Sequence of the second protein:
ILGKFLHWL

Sequence of the first protein:
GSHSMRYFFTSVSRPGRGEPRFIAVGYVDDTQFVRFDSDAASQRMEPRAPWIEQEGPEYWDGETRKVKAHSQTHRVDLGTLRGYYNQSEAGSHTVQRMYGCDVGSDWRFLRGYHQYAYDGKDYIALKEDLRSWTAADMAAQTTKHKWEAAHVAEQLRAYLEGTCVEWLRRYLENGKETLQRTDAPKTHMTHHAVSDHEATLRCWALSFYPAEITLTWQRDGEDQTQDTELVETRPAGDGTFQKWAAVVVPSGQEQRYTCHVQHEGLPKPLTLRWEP

Residue-level contacts at the interface:
Residue Q155 in the first protein interacts with residue H7 in the second protein (closest heavy-atom distance 2.9 Å).
Residue L156 in the first protein interacts with residue H7 in the second protein (closest heavy-atom distance 3.6 Å).
Residue R97 in the first protein interacts with residue H7 in the second protein (closest heavy-atom distance 3.2 Å).
Residue Q72 in the first protein contacts residue W8 in the second protein (closest heavy-atom distance 3.9 Å).
Residue Y116 in the first protein contacts residue H7 in the second protein (closest heavy-atom distance 4.3 Å).
Residue K66 in the first protein contacts residue I1 in the second protein (closest heavy-atom distance 4.3 Å).
Residue A69 in the first protein is in contact with residue F5 in the second protein (closest heavy-atom distance 4.7 Å).
Residue T80 in the first protein contacts residue L9 in the second protein (closest heavy-atom distance 3.3 Å).
Residue Y159 in the first protein is in contact with residue G3 in the second protein (closest heavy-atom distance 3.6 Å).
Residue Y116 in the first protein is in contact with residue L9 in the second protein (closest heavy-atom distance 3.9 Å).
Residue Y99 in the first protein is in contact with residue L2 in the second protein (closest heavy-atom distance 3.5 Å).
Residue V76 in the first protein contacts residue W8 in the second protein (closest heavy-atom distance 3.6 Å).
Residue D77 in the first protein interacts with residue W8 in the second protein (closest heavy-atom distance 3.4 Å).
Residue V67 in the first protein contacts residue L2 in the second protein (closest heavy-atom distance 3.6 Å).
Residue Y7 in the first protein is in contact with residue I1 in the second protein (closest heavy-atom distance 2.7 Å).
Residue Q155 in the first protein interacts with residue F5 in the second protein (closest heavy-atom distance 4.2 Å).
Residue F9 in the first protein is in contact with residue L2 in the second protein (closest heavy-atom distance 3.7 Å).
Residue K66 in the first protein contacts residue G3 in the second protein (closest heavy-atom distance 3.8 Å).
Residue E63 in the first protein interacts with residue L2 in the second protein (closest heavy-atom distance 3.0 Å).
Residue Y84 in the first protein is in contact with residue L9 in the second protein (closest heavy-atom distance 2.7 Å).
Residue V152 in the first protein contacts residue H7 in the second protein (closest heavy-atom distance 3.8 Å).
Residue L156 in the first protein contacts residue F5 in the second protein (closest heavy-atom distance 3.2 Å).
Residue Y171 in the first protein interacts with residue I1 in the second protein (closest heavy-atom distance 3.0 Å).
Residue V95 in the first protein contacts residue L9 in the second protein (closest heavy-atom distance 4.5 Å).
Residue K146 in the first protein contacts residue L9 in the second protein (closest heavy-atom distance 3.2 Å).
Residue L81 in the first protein interacts with residue L9 in the second protein (closest heavy-atom distance 4.0 Å).
Residue T73 in the first protein interacts with residue L6 in the second protein (closest heavy-atom distance 3.8 Å).
Residue M5 in the first protein interacts with residue I1 in the second protein (closest heavy-atom distance 3.7 Å).
Residue K146 in the first protein interacts with residue W8 in the second protein (closest heavy-atom distance 3.1 Å).
Residue K66 in the first protein contacts residue K4 in the second protein (closest heavy-atom distance 4.4 Å).
Residue T143 in the first protein is in contact with residue W8 in the second protein (closest heavy-atom distance 4.7 Å).
Residue H114 in the first protein interacts with residue H7 in the second protein (closest heavy-atom distance 4.8 Å).
Residue Y123 in the first protein is in contact with residue L9 in the second protein (closest heavy-atom distance 4.1 Å).
Residue T73 in the first protein contacts residue W8 in the second protein (closest heavy-atom distance 3.8 Å).
Residue F33 in the first protein contacts residue I1 in the second protein (closest heavy-atom distance 4.7 Å).
Residue I124 in the first protein contacts residue L9 in the second protein (closest heavy-atom distance 4.6 Å).
Residue Y7 in the first protein contacts residue L2 in the second protein (closest heavy-atom distance 3.4 Å).
Residue H70 in the first protein is in contact with residue F5 in the second protein (closest heavy-atom distance 4.0 Å).
Residue T163 in the first protein interacts with residue I1 in the second protein (closest heavy-atom distance 3.8 Å).
Residue Y159 in the first protein interacts with residue I1 in the second protein (closest heavy-atom distance 2.4 Å).
Residue Y59 in the first protein is in contact with residue I1 in the second protein (closest heavy-atom distance 3.7 Å).
Residue T143 in the first protein contacts residue L9 in the second protein (closest heavy-atom distance 2.5 Å).
Residue M45 in the first protein interacts with residue L2 in the second protein (closest heavy-atom distance 3.5 Å).
Residue H70 in the first protein is in contact with residue G3 in the second protein (closest heavy-atom distance 3.4 Å).
Residue W167 in the first protein is in contact with residue I1 in the second protein (closest heavy-atom distance 3.5 Å).
Residue K66 in the first protein contacts residue L2 in the second protein (closest heavy-atom distance 3.2 Å).
Residue W147 in the first protein contacts residue W8 in the second protein (closest heavy-atom distance 2.8 Å).
Residue Y99 in the first protein is in contact with residue G3 in the second protein (closest heavy-atom distance 3.0 Å).
Residue E63 in the first protein interacts with residue I1 in the second protein (closest heavy-atom distance 3.3 Å).
Residue T73 in the first protein is in contact with residue H7 in the second protein (closest heavy-atom distance 3.2 Å).
Residue Y159 in the first protein interacts with residue F5 in the second protein (closest heavy-atom distance 3.6 Å).
Residue D77 in the first protein contacts residue L9 in the second protein (closest heavy-atom distance 2.8 Å).
Residue D77 in the first protein is in contact with residue H7 in the second protein (closest heavy-atom distance 4.3 Å).
Residue T73 in the first protein interacts with residue F5 in the second protein (closest heavy-atom distance 4.8 Å).
Residue Y159 in the first protein is in contact with residue L2 in the second protein (closest heavy-atom distance 3.7 Å).
Residue H70 in the first protein is in contact with residue L2 in the second protein (closest heavy-atom distance 4.3 Å).
Residue R97 in the first protein is in contact with residue F5 in the second protein (closest heavy-atom distance 3.8 Å).
Residue W147 in the first protein interacts with residue H7 in the second protein (closest heavy-atom distance 4.2 Å).
Residue W147 in the first protein interacts with residue L9 in the second protein (closest heavy-atom distance 3.5 Å).
Residue Y99 in the first protein interacts with residue F5 in the second protein (closest heavy-atom distance 3.5 Å).

The following describes two proteins that form a bound complex.